The following describes two proteins that form a bound complex.

Sequence of protein 2:
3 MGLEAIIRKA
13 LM

Sequence of protein 1:
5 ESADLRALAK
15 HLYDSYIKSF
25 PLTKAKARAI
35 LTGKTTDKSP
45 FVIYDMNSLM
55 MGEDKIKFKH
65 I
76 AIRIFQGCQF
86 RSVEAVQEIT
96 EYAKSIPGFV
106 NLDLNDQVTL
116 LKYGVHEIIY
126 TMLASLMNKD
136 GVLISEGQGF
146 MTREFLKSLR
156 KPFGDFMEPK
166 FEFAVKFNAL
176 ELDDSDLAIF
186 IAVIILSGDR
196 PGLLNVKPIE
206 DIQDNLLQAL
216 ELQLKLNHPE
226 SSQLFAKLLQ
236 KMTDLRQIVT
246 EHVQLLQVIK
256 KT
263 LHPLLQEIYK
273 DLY

Residue-level contacts at the interface:
Residue V113 in protein 1 contacts residue I9 in protein 2 (closest heavy-atom distance 4.3 Å).
Residue K117 in protein 1 is in contact with residue I9 in protein 2 (closest heavy-atom distance 3.6 Å).
Residue T95 in protein 1 interacts with residue L13 in protein 2 (closest heavy-atom distance 3.6 Å).
Residue K99 in protein 1 interacts with residue A12 in protein 2 (closest heavy-atom distance 2.9 Å).
Residue Q92 in protein 1 is in contact with residue A12 in protein 2 (closest heavy-atom distance 4.5 Å).
Residue T95 in protein 1 is in contact with residue I9 in protein 2 (closest heavy-atom distance 4.0 Å).
Residue V91 in protein 1 interacts with residue I8 in protein 2 (closest heavy-atom distance 4.2 Å).
Residue Q112 in protein 1 contacts residue I9 in protein 2 (closest heavy-atom distance 5.0 Å).
Residue V120 in protein 1 is in contact with residue L5 in protein 2 (closest heavy-atom distance 4.0 Å).
Residue V91 in protein 1 is in contact with residue L5 in protein 2 (closest heavy-atom distance 3.7 Å).
Residue H121 in protein 1 is in contact with residue L5 in protein 2 (closest heavy-atom distance 3.6 Å).
Residue V88 in protein 1 is in contact with residue I8 in protein 2 (closest heavy-atom distance 4.0 Å).
Residue N110 in protein 1 is in contact with residue R10 in protein 2 (closest heavy-atom distance 2.8 Å).
Residue K99 in protein 1 interacts with residue M14 in protein 2 (closest heavy-atom distance 4.7 Å).
Residue L109 in protein 1 is in contact with residue L13 in protein 2 (closest heavy-atom distance 3.6 Å).
Residue V113 in protein 1 contacts residue L13 in protein 2 (closest heavy-atom distance 3.9 Å).
Residue V113 in protein 1 is in contact with residue E6 in protein 2 (closest heavy-atom distance 3.6 Å).
Residue E96 in protein 1 contacts residue A12 in protein 2 (closest heavy-atom distance 3.8 Å).
Residue L109 in protein 1 interacts with residue R10 in protein 2 (closest heavy-atom distance 3.4 Å).
Residue L116 in protein 1 contacts residue I9 in protein 2 (closest heavy-atom distance 3.7 Å).
Residue V91 in protein 1 interacts with residue I9 in protein 2 (closest heavy-atom distance 3.6 Å).
Residue L116 in protein 1 is in contact with residue L13 in protein 2 (closest heavy-atom distance 4.1 Å).
Residue F104 in protein 1 is in contact with residue L13 in protein 2 (closest heavy-atom distance 4.2 Å).
Residue Q92 in protein 1 contacts residue I8 in protein 2 (closest heavy-atom distance 4.1 Å).
Residue V120 in protein 1 interacts with residue I9 in protein 2 (closest heavy-atom distance 4.8 Å).
Residue T95 in protein 1 interacts with residue A12 in protein 2 (closest heavy-atom distance 3.6 Å).
Residue K117 in protein 1 interacts with residue L5 in protein 2 (closest heavy-atom distance 4.3 Å).
Residue K99 in protein 1 contacts residue L13 in protein 2 (closest heavy-atom distance 3.6 Å).
Residue K117 in protein 1 contacts residue E6 in protein 2 (closest heavy-atom distance 3.6 Å).
Residue Q112 in protein 1 interacts with residue L13 in protein 2 (closest heavy-atom distance 3.6 Å).
Residue V113 in protein 1 is in contact with residue R10 in protein 2 (closest heavy-atom distance 3.5 Å).